This data describes a binding interaction between two proteins.

Sequence of chain A:
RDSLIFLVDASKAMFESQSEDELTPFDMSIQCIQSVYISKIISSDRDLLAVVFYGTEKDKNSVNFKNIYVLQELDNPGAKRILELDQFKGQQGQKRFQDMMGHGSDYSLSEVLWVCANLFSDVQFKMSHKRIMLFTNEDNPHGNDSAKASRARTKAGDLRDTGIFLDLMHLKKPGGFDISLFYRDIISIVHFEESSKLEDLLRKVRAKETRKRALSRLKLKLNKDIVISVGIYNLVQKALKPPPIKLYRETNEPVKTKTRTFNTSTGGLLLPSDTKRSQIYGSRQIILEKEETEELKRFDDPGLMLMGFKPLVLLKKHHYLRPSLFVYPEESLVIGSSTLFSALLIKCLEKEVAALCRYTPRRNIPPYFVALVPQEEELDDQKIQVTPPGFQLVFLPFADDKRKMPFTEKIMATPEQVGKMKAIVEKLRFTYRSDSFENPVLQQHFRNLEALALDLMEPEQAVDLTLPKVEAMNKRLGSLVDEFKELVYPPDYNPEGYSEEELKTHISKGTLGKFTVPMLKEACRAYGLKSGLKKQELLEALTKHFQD

Interface contacts:
Residue Y361 in chain A contacts residue G358 in chain B (closest heavy-atom distance 2.4 Å).
Residue A280 in chain A interacts with residue D429 in chain B (closest heavy-atom distance 2.5 Å).
Residue R444 in chain A interacts with residue L268 in chain B (closest heavy-atom distance 2.3 Å).
Residue H567 in chain A is in contact with residue S214 in chain B (closest heavy-atom distance 3.0 Å).
Residue L329 in chain A contacts residue R497 in chain B (closest heavy-atom distance 3.0 Å).
Residue V296 in chain A interacts with residue C296 in chain B (closest heavy-atom distance 3.0 Å).
Residue K443 in chain A is in contact with residue T480 in chain B (closest heavy-atom distance 3.0 Å).
Residue T302 in chain A interacts with residue K291 in chain B (closest heavy-atom distance 2.9 Å).
Residue Q484 in chain A interacts with residue E428 in chain B (closest heavy-atom distance 2.6 Å).
Residue A440 in chain A contacts residue I482 in chain B (closest heavy-atom distance 2.8 Å).
Residue K451 in chain A interacts with residue K413 in chain B (closest heavy-atom distance 2.8 Å).
Residue F350 in chain A interacts with residue M461 in chain B (closest heavy-atom distance 2.8 Å).
Residue N515 in chain A contacts residue S255 in chain B (closest heavy-atom distance 3.0 Å).
Residue K526 in chain A interacts with residue N256 in chain B (closest heavy-atom distance 3.0 Å).
Residue T428 in chain A interacts with residue R354 in chain B (closest heavy-atom distance 3.0 Å).
Residue F471 in chain A contacts residue C346 in chain B (closest heavy-atom distance 3.0 Å).
Residue Y530 in chain A contacts residue S258 in chain B (closest heavy-atom distance 2.7 Å).
Residue Q426 in chain A interacts with residue F435 in chain B (closest heavy-atom distance 2.8 Å).
Residue L469 in chain A interacts with residue F345 in chain B (closest heavy-atom distance 3.0 Å).
Residue R301 in chain A interacts with residue E292 in chain B (closest heavy-atom distance 2.7 Å).
Residue K351 in chain A interacts with residue F477 in chain B (closest heavy-atom distance 2.7 Å).
Residue M348 in chain A is in contact with residue L516 in chain B (closest heavy-atom distance 3.0 Å).
Residue K392 in chain A interacts with residue D455 in chain B (closest heavy-atom distance 2.6 Å).
Residue I321 in chain A contacts residue K274 in chain B (closest heavy-atom distance 2.7 Å).
Residue R399 in chain A contacts residue N517 in chain B (closest heavy-atom distance 2.8 Å).
Residue K317 in chain A contacts residue V279 in chain B (closest heavy-atom distance 3.1 Å).
Residue R444 in chain A contacts residue S266 in chain B (closest heavy-atom distance 3.0 Å).
Residue E333 in chain A interacts with residue R497 in chain B (closest heavy-atom distance 2.4 Å).
Residue A113 in chain A interacts with residue D319 in chain B (closest heavy-atom distance 2.8 Å).
Residue K463 in chain A is in contact with residue D386 in chain B (closest heavy-atom distance 2.6 Å).
Residue L288 in chain A interacts with residue I311 in chain B (closest heavy-atom distance 3.0 Å).
Residue A454 in chain A contacts residue S378 in chain B (closest heavy-atom distance 2.9 Å).
Residue D441 in chain A interacts with residue N484 in chain B (closest heavy-atom distance 2.9 Å).
Residue I286 in chain A is in contact with residue G313 in chain B (closest heavy-atom distance 2.8 Å).
Residue Y361 in chain A interacts with residue M357 in chain B (closest heavy-atom distance 2.9 Å).
Residue I376 in chain A interacts with residue I540 in chain B (closest heavy-atom distance 2.8 Å).
Residue K357 in chain A contacts residue R353 in chain B (closest heavy-atom distance 2.8 Å).
Residue L374 in chain A is in contact with residue A542 in chain B (closest heavy-atom distance 2.8 Å).
Residue D505 in chain A interacts with residue Y333 in chain B (closest heavy-atom distance 2.5 Å).
Residue Y369 in chain A interacts with residue S436 in chain B (closest heavy-atom distance 2.5 Å).
Residue Q278 in chain A is in contact with residue D429 in chain B (closest heavy-atom distance 3.0 Å).
Residue P111 in chain A interacts with residue G317 in chain B (closest heavy-atom distance 3.0 Å).
Residue E294 in chain A is in contact with residue L297 in chain B (closest heavy-atom distance 3.0 Å).
Residue F350 in chain A is in contact with residue L463 in chain B (closest heavy-atom distance 2.8 Å).
Residue K358 in chain A contacts residue S348 in chain B (closest heavy-atom distance 3.0 Å).
Residue P447 in chain A interacts with residue H243 in chain B (closest heavy-atom distance 2.9 Å).
Residue K392 in chain A is in contact with residue D459 in chain B (closest heavy-atom distance 2.9 Å).
Residue P111 in chain A is in contact with residue S318 in chain B (closest heavy-atom distance 3.1 Å).
Residue Y534 in chain A is in contact with residue D370 in chain B (closest heavy-atom distance 2.4 Å).
Residue D442 in chain A contacts residue E270 in chain B (closest heavy-atom distance 2.9 Å).
Residue F303 in chain A interacts with residue Q290 in chain B (closest heavy-atom distance 3.0 Å).
Residue K351 in chain A contacts residue D475 in chain B (closest heavy-atom distance 2.7 Å).
Residue S319 in chain A contacts residue T277 in chain B (closest heavy-atom distance 2.6 Å).
Residue T316 in chain A is in contact with residue V279 in chain B (closest heavy-atom distance 3.1 Å).
Residue E418 in chain A is in contact with residue S437 in chain B (closest heavy-atom distance 2.6 Å).
Residue T305 in chain A is in contact with residue D288 in chain B (closest heavy-atom distance 2.6 Å).
Residue R325 in chain A is in contact with residue A498 in chain B (closest heavy-atom distance 2.7 Å).
Residue L276 in chain A contacts residue R431 in chain B (closest heavy-atom distance 2.9 Å).
Residue F478 in chain A is in contact with residue M427 in chain B (closest heavy-atom distance 2.8 Å).
Residue L508 in chain A interacts with residue R394 in chain B (closest heavy-atom distance 3.0 Å).

Sequence of chain B:
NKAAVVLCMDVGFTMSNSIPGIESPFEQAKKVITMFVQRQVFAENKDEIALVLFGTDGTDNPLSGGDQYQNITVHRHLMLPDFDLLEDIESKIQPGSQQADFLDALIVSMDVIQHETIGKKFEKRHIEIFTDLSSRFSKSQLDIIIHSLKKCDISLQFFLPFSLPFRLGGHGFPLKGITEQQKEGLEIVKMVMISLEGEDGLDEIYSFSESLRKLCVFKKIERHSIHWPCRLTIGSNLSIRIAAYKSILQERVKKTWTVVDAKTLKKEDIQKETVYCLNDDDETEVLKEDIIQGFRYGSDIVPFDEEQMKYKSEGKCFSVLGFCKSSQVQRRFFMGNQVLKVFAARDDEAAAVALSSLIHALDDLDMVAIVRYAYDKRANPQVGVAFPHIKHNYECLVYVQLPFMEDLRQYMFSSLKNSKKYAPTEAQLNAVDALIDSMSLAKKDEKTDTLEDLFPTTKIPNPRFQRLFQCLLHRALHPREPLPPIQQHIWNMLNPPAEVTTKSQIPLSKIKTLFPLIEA